Sequence of the second protein:
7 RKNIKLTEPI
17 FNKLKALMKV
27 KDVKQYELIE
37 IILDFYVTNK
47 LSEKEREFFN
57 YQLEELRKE

These two protein chains interact to form a complex.

Residue-level contacts at the interface:
Residue F55 in the first protein contacts residue L23 in the second protein (closest heavy-atom distance 3.7 Å).
Residue I16 in the first protein is in contact with residue Y32 in the second protein (closest heavy-atom distance 3.4 Å).
Residue N9 in the first protein is in contact with residue I10 in the second protein (closest heavy-atom distance 3.0 Å).
Residue K19 in the first protein is in contact with residue L39 in the second protein (closest heavy-atom distance 3.8 Å).
Residue F41 in the first protein contacts residue Y42 in the second protein (closest heavy-atom distance 3.8 Å).
Residue K8 in the first protein is in contact with residue F17 in the second protein (closest heavy-atom distance 3.7 Å).
Residue K27 in the first protein contacts residue Y42 in the second protein (closest heavy-atom distance 3.1 Å).
Residue I10 in the first protein contacts residue Q31 in the second protein (closest heavy-atom distance 3.6 Å).
Residue L47 in the first protein interacts with residue K27 in the second protein (closest heavy-atom distance 3.6 Å).
Residue K19 in the first protein contacts residue F55 in the second protein (closest heavy-atom distance 3.6 Å).
Residue I38 in the first protein is in contact with residue I38 in the second protein (closest heavy-atom distance 3.6 Å).
Residue K19 in the first protein is in contact with residue E36 in the second protein (closest heavy-atom distance 2.7 Å).
Residue L12 in the first protein is in contact with residue Y32 in the second protein (closest heavy-atom distance 3.6 Å).
Residue E66 in the first protein interacts with residue E14 in the second protein (closest heavy-atom distance 3.7 Å).
Residue F55 in the first protein interacts with residue A22 in the second protein (closest heavy-atom distance 3.7 Å).
Residue I37 in the first protein contacts residue Y42 in the second protein (closest heavy-atom distance 3.7 Å).
Residue I10 in the first protein contacts residue N9 in the second protein (closest heavy-atom distance 3.4 Å).
Residue E36 in the first protein contacts residue I16 in the second protein (closest heavy-atom distance 3.7 Å).
Residue L59 in the first protein is in contact with residue N18 in the second protein (closest heavy-atom distance 3.8 Å).
Residue K8 in the first protein is in contact with residue K11 in the second protein (closest heavy-atom distance 3.5 Å).
Residue I10 in the first protein interacts with residue I10 in the second protein (closest heavy-atom distance 2.8 Å).
Residue A22 in the first protein is in contact with residue L62 in the second protein (closest heavy-atom distance 3.8 Å).
Residue N18 in the first protein interacts with residue L62 in the second protein (closest heavy-atom distance 3.5 Å).
Residue K21 in the first protein contacts residue L62 in the second protein (closest heavy-atom distance 3.8 Å).
Residue F55 in the first protein contacts residue K19 in the second protein (closest heavy-atom distance 3.3 Å).
Residue I16 in the first protein is in contact with residue E36 in the second protein (closest heavy-atom distance 3.7 Å).
Residue E36 in the first protein is in contact with residue K19 in the second protein (closest heavy-atom distance 2.9 Å).
Residue I16 in the first protein interacts with residue I35 in the second protein (closest heavy-atom distance 3.7 Å).
Residue I35 in the first protein contacts residue I10 in the second protein (closest heavy-atom distance 3.7 Å).
Residue N9 in the first protein interacts with residue N9 in the second protein (closest heavy-atom distance 3.1 Å).
Residue Y42 in the first protein contacts residue I38 in the second protein (closest heavy-atom distance 3.5 Å).
Residue F6 in the first protein contacts residue L12 in the second protein (closest heavy-atom distance 3.6 Å).
Residue D40 in the first protein interacts with residue K19 in the second protein (closest heavy-atom distance 2.9 Å).
Residue K27 in the first protein contacts residue L47 in the second protein (closest heavy-atom distance 3.7 Å).
Residue A22 in the first protein is in contact with residue F55 in the second protein (closest heavy-atom distance 3.8 Å).
Residue L23 in the first protein is in contact with residue F55 in the second protein (closest heavy-atom distance 3.7 Å).
Residue K8 in the first protein is in contact with residue L12 in the second protein (closest heavy-atom distance 3.1 Å).
Residue Y42 in the first protein interacts with residue F41 in the second protein (closest heavy-atom distance 3.7 Å).
Residue Q31 in the first protein interacts with residue I10 in the second protein (closest heavy-atom distance 3.7 Å).
Residue N18 in the first protein is in contact with residue L59 in the second protein (closest heavy-atom distance 3.8 Å).
Residue E51 in the first protein contacts residue V26 in the second protein (closest heavy-atom distance 3.6 Å).
Residue Q58 in the first protein interacts with residue K25 in the second protein (closest heavy-atom distance 3.5 Å).
Residue Y42 in the first protein contacts residue I37 in the second protein (closest heavy-atom distance 3.7 Å).
Residue L23 in the first protein interacts with residue L39 in the second protein (closest heavy-atom distance 3.6 Å).
Residue L39 in the first protein is in contact with residue I38 in the second protein (closest heavy-atom distance 3.6 Å).
Residue K19 in the first protein interacts with residue D40 in the second protein (closest heavy-atom distance 3.0 Å).
Residue Y32 in the first protein interacts with residue K11 in the second protein (closest heavy-atom distance 3.6 Å).
Residue Y42 in the first protein interacts with residue K27 in the second protein (closest heavy-atom distance 3.7 Å).
Residue I38 in the first protein is in contact with residue Y42 in the second protein (closest heavy-atom distance 3.6 Å).
Residue E66 in the first protein is in contact with residue N18 in the second protein (closest heavy-atom distance 2.9 Å).
Residue A22 in the first protein contacts residue L59 in the second protein (closest heavy-atom distance 3.8 Å).
Residue Y32 in the first protein interacts with residue I16 in the second protein (closest heavy-atom distance 3.4 Å).
Residue F55 in the first protein is in contact with residue V26 in the second protein (closest heavy-atom distance 3.5 Å).
Residue L12 in the first protein interacts with residue I10 in the second protein (closest heavy-atom distance 3.4 Å).
Residue V26 in the first protein interacts with residue F55 in the second protein (closest heavy-atom distance 3.6 Å).
Residue K25 in the first protein contacts residue Q58 in the second protein (closest heavy-atom distance 3.6 Å).
Residue L39 in the first protein is in contact with residue L23 in the second protein (closest heavy-atom distance 3.6 Å).
Residue L62 in the first protein is in contact with residue N18 in the second protein (closest heavy-atom distance 3.4 Å).
Residue F41 in the first protein contacts residue F41 in the second protein (closest heavy-atom distance 3.5 Å).
Residue E51 in the first protein interacts with residue K27 in the second protein (closest heavy-atom distance 3.0 Å).

Sequence of the first protein:
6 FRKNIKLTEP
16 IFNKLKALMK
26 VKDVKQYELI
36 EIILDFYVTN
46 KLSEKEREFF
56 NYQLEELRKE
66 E